These two protein chains interact to form a complex.

Interface contacts:
Residue L75 in protein 1 is in contact with residue H6 in protein 2 (closest heavy-atom distance 4.0 Å).
Residue V79 in protein 1 interacts with residue H6 in protein 2 (closest heavy-atom distance 3.8 Å).
Residue F70 in protein 1 is in contact with residue L9 in protein 2 (closest heavy-atom distance 4.4 Å).
Residue I61 in protein 1 interacts with residue L8 in protein 2 (closest heavy-atom distance 3.5 Å).
Residue I61 in protein 1 interacts with residue L9 in protein 2 (closest heavy-atom distance 3.6 Å).
Residue L82 in protein 1 interacts with residue L9 in protein 2 (closest heavy-atom distance 4.1 Å).
Residue K65 in protein 1 contacts residue L9 in protein 2 (closest heavy-atom distance 4.1 Å).
Residue Q78 in protein 1 interacts with residue L9 in protein 2 (closest heavy-atom distance 3.8 Å).
Residue I61 in protein 1 interacts with residue L5 in protein 2 (closest heavy-atom distance 3.6 Å).
Residue L75 in protein 1 is in contact with residue L9 in protein 2 (closest heavy-atom distance 4.0 Å).
Residue E83 in protein 1 is in contact with residue L5 in protein 2 (closest heavy-atom distance 3.6 Å).
Residue V58 in protein 1 interacts with residue L8 in protein 2 (closest heavy-atom distance 4.8 Å).
Residue V79 in protein 1 is in contact with residue L5 in protein 2 (closest heavy-atom distance 3.6 Å).
Residue L82 in protein 1 contacts residue L5 in protein 2 (closest heavy-atom distance 4.0 Å).
Residue K65 in protein 1 interacts with residue L8 in protein 2 (closest heavy-atom distance 4.4 Å).
Residue V79 in protein 1 interacts with residue L9 in protein 2 (closest heavy-atom distance 3.6 Å).

Sequence of protein 2:
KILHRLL

Sequence of protein 1:
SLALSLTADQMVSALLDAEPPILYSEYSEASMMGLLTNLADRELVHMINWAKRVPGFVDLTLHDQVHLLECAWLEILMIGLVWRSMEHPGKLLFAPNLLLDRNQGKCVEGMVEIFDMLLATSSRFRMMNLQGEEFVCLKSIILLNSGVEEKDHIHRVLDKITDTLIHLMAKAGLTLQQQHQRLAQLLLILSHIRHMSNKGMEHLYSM